Sequence of protein 2:
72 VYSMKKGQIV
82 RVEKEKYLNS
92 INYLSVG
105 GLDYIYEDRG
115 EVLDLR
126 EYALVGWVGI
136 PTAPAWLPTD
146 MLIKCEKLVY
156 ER

Interface contacts:
Residue E151 in protein 1 contacts residue G98 in protein 2 (closest heavy-atom distance 3.2 Å).
Residue Y158 in protein 1 is in contact with residue S96 in protein 2 (closest heavy-atom distance 4.4 Å).
Residue Y150 in protein 1 contacts residue G98 in protein 2 (closest heavy-atom distance 3.6 Å).
Residue R172 in protein 1 is in contact with residue R157 in protein 2 (closest heavy-atom distance 4.2 Å).
Residue Y150 in protein 1 contacts residue G105 in protein 2 (closest heavy-atom distance 4.6 Å).
Residue L162 in protein 1 is in contact with residue G105 in protein 2 (closest heavy-atom distance 4.9 Å).
Residue H149 in protein 1 interacts with residue G98 in protein 2 (closest heavy-atom distance 3.0 Å).
Residue R197 in protein 1 contacts residue R157 in protein 2 (closest heavy-atom distance 3.6 Å).

Sequence of protein 1:
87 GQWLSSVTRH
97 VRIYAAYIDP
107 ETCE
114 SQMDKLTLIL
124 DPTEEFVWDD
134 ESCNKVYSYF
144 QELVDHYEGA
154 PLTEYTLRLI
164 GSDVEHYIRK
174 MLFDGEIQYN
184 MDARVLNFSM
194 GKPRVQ

This data describes a binding interaction between two proteins.